Sequence of the second protein:
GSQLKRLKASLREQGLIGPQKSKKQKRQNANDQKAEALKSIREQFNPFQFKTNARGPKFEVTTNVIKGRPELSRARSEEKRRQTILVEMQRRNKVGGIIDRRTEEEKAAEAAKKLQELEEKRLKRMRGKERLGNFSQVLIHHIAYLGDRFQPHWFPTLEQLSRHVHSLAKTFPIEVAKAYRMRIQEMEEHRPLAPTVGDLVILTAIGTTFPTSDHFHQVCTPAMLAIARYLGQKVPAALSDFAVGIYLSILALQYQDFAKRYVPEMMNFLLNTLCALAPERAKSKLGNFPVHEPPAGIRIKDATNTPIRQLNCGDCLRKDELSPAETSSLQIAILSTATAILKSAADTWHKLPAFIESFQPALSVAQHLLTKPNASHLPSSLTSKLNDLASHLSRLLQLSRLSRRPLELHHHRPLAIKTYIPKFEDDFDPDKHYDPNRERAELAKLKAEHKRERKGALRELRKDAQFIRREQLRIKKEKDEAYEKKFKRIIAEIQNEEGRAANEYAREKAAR

Interface contacts:
Residue I882 in the second protein contacts residue I117 in the first protein (closest heavy-atom distance 3.8 Å).
Residue G890 in the second protein contacts residue G119 in the first protein (closest heavy-atom distance 4.2 Å).
Residue F878 in the second protein is in contact with residue A61 in the first protein (closest heavy-atom distance 3.6 Å).
Residue I881 in the second protein is in contact with residue I68 in the first protein (closest heavy-atom distance 3.8 Å).
Residue I881 in the second protein is in contact with residue V57 in the first protein (closest heavy-atom distance 3.9 Å).
Residue E889 in the second protein contacts residue V120 in the first protein (closest heavy-atom distance 3.9 Å).
Residue E889 in the second protein contacts residue R121 in the first protein (closest heavy-atom distance 4.4 Å).
Residue I882 in the second protein contacts residue I68 in the first protein (closest heavy-atom distance 3.7 Å).
Residue Q886 in the second protein interacts with residue P118 in the first protein (closest heavy-atom distance 2.4 Å).
Residue I885 in the second protein is in contact with residue R73 in the first protein (closest heavy-atom distance 4.1 Å).
Residue I885 in the second protein is in contact with residue I117 in the first protein (closest heavy-atom distance 4.4 Å).
Residue K877 in the second protein is in contact with residue E60 in the first protein (closest heavy-atom distance 4.7 Å).
Residue F878 in the second protein is in contact with residue G58 in the first protein (closest heavy-atom distance 3.8 Å).
Residue F878 in the second protein interacts with residue I68 in the first protein (closest heavy-atom distance 3.6 Å).
Residue Y896 in the second protein interacts with residue R121 in the first protein (closest heavy-atom distance 4.5 Å).
Residue I885 in the second protein interacts with residue V57 in the first protein (closest heavy-atom distance 3.8 Å).
Residue A892 in the second protein contacts residue R121 in the first protein (closest heavy-atom distance 3.8 Å).
Residue F878 in the second protein is in contact with residue E60 in the first protein (closest heavy-atom distance 3.8 Å).
Residue I885 in the second protein is in contact with residue T84 in the first protein (closest heavy-atom distance 4.3 Å).
Residue Q886 in the second protein contacts residue I117 in the first protein (closest heavy-atom distance 3.5 Å).
Residue I885 in the second protein contacts residue I68 in the first protein (closest heavy-atom distance 3.8 Å).
Residue A893 in the second protein is in contact with residue R121 in the first protein (closest heavy-atom distance 3.7 Å).
Residue I885 in the second protein contacts residue C71 in the first protein (closest heavy-atom distance 3.9 Å).
Residue E889 in the second protein interacts with residue G119 in the first protein (closest heavy-atom distance 3.3 Å).
Residue Y896 in the second protein is in contact with residue F43 in the first protein (closest heavy-atom distance 5.0 Å).
Residue Y874 in the second protein interacts with residue A61 in the first protein (closest heavy-atom distance 4.0 Å).
Residue Q886 in the second protein contacts residue G119 in the first protein (closest heavy-atom distance 4.3 Å).
Residue Y874 in the second protein interacts with residue K62 in the first protein (closest heavy-atom distance 3.2 Å).
Residue Y874 in the second protein interacts with residue E60 in the first protein (closest heavy-atom distance 3.8 Å).
Residue A893 in the second protein is in contact with residue G119 in the first protein (closest heavy-atom distance 4.3 Å).
Residue I885 in the second protein is in contact with residue V120 in the first protein (closest heavy-atom distance 4.0 Å).

Sequence of the first protein:
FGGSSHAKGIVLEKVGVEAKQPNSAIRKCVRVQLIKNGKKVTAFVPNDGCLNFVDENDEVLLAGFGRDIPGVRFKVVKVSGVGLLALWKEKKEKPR

The following describes two proteins that form a bound complex.